Sequence of chain B:
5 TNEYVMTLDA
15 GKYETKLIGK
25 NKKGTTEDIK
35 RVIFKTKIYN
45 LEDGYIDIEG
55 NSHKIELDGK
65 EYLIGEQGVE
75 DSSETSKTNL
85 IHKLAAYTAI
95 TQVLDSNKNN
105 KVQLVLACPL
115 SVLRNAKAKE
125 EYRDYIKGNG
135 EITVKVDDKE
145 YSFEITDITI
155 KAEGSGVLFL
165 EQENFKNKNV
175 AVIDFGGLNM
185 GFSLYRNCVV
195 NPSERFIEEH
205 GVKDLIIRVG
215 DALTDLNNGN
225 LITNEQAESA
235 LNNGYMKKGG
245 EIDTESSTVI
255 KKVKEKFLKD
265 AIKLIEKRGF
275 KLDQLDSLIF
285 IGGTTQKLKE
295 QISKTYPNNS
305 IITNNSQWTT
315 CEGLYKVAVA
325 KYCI

This data describes a binding interaction between two proteins.

Interface contacts:
Residue D219 in chain A interacts with residue D277 in chain B (closest heavy-atom distance 1.1 Å).
Residue I50 in chain A is in contact with residue K320 in chain B (closest heavy-atom distance 2.4 Å).
Residue E229 in chain A is in contact with residue P301 in chain B (closest heavy-atom distance 2.3 Å).
Residue Y49 in chain A interacts with residue K320 in chain B (closest heavy-atom distance 1.2 Å).
Residue D47 in chain A is in contact with residue Y326 in chain B (closest heavy-atom distance 0.4 Å).
Residue S76 in chain A interacts with residue F163 in chain B (closest heavy-atom distance 2.8 Å).
Residue L225 in chain A interacts with residue P301 in chain B (closest heavy-atom distance 2.8 Å).
Residue G48 in chain A contacts residue V321 in chain B (closest heavy-atom distance 0.1 Å).
Residue G223 in chain A is in contact with residue D277 in chain B (closest heavy-atom distance 2.3 Å).
Residue I226 in chain A interacts with residue N302 in chain B (closest heavy-atom distance 0.7 Å).
Residue D47 in chain A contacts residue C327 in chain B (closest heavy-atom distance 1.6 Å).
Residue G48 in chain A interacts with residue A324 in chain B (closest heavy-atom distance 1.8 Å).
Residue T227 in chain A is in contact with residue Y300 in chain B (closest heavy-atom distance 0.5 Å).
Residue E46 in chain A contacts residue V323 in chain B (closest heavy-atom distance 2.6 Å).
Residue D47 in chain A contacts residue V323 in chain B (closest heavy-atom distance 2.0 Å).
Residue N224 in chain A is in contact with residue K275 in chain B (closest heavy-atom distance 2.0 Å).
Residue D47 in chain A is in contact with residue I328 in chain B (closest heavy-atom distance 2.9 Å).
Residue D47 in chain A is in contact with residue K325 in chain B (closest heavy-atom distance 1.7 Å).
Residue L225 in chain A is in contact with residue D277 in chain B (closest heavy-atom distance 2.5 Å).
Residue Y49 in chain A interacts with residue V321 in chain B (closest heavy-atom distance 2.1 Å).
Residue Q71 in chain A contacts residue N168 in chain B (closest heavy-atom distance 1.7 Å).
Residue T227 in chain A contacts residue P301 in chain B (closest heavy-atom distance 0.8 Å).
Residue K39 in chain A is in contact with residue N171 in chain B (closest heavy-atom distance 1.4 Å).
Residue T79 in chain A is in contact with residue K170 in chain B (closest heavy-atom distance 2.9 Å).
Residue G48 in chain A contacts residue V323 in chain B (closest heavy-atom distance 2.6 Å).
Residue I50 in chain A is in contact with residue V323 in chain B (closest heavy-atom distance 1.0 Å).
Residue E78 in chain A interacts with residue K170 in chain B (closest heavy-atom distance 2.9 Å).
Residue G48 in chain A contacts residue K325 in chain B (closest heavy-atom distance 0.7 Å).
Residue N221 in chain A contacts residue D277 in chain B (closest heavy-atom distance 3.0 Å).
Residue L217 in chain A is in contact with residue Q278 in chain B (closest heavy-atom distance 2.6 Å).
Residue N224 in chain A interacts with residue D277 in chain B (closest heavy-atom distance 0.5 Å).
Residue G48 in chain A is in contact with residue K320 in chain B (closest heavy-atom distance 3.1 Å).
Residue I226 in chain A interacts with residue P301 in chain B (closest heavy-atom distance 0.4 Å).
Residue I226 in chain A interacts with residue N303 in chain B (closest heavy-atom distance 0.9 Å).
Residue G48 in chain A interacts with residue Y326 in chain B (closest heavy-atom distance 2.5 Å).
Residue D47 in chain A is in contact with residue E7 in chain B (closest heavy-atom distance 2.0 Å).
Residue D219 in chain A interacts with residue L276 in chain B (closest heavy-atom distance 2.3 Å).
Residue N228 in chain A is in contact with residue P301 in chain B (closest heavy-atom distance 1.5 Å).
Residue L225 in chain A is in contact with residue Y300 in chain B (closest heavy-atom distance 2.2 Å).
Residue Y49 in chain A contacts residue A324 in chain B (closest heavy-atom distance 1.4 Å).
Residue S233 in chain A is in contact with residue D277 in chain B (closest heavy-atom distance 1.9 Å).
Residue K41 in chain A interacts with residue K170 in chain B (closest heavy-atom distance 0.6 Å).
Residue D219 in chain A is in contact with residue Q278 in chain B (closest heavy-atom distance 2.5 Å).
Residue T218 in chain A interacts with residue Q278 in chain B (closest heavy-atom distance 1.7 Å).
Residue T79 in chain A is in contact with residue C192 in chain B (closest heavy-atom distance 1.1 Å).
Residue T218 in chain A is in contact with residue F274 in chain B (closest heavy-atom distance 3.0 Å).
Residue Y49 in chain A interacts with residue K325 in chain B (closest heavy-atom distance 3.0 Å).
Residue N224 in chain A is in contact with residue Q278 in chain B (closest heavy-atom distance 2.7 Å).
Residue I226 in chain A is in contact with residue D280 in chain B (closest heavy-atom distance 2.9 Å).
Residue Y49 in chain A contacts residue V323 in chain B (closest heavy-atom distance 0.9 Å).
Residue L225 in chain A contacts residue L276 in chain B (closest heavy-atom distance 1.1 Å).
Residue N224 in chain A interacts with residue L276 in chain B (closest heavy-atom distance 1.6 Å).
Residue G48 in chain A contacts residue A322 in chain B (closest heavy-atom distance 1.3 Å).
Residue E46 in chain A is in contact with residue K325 in chain B (closest heavy-atom distance 2.2 Å).
Residue E46 in chain A is in contact with residue A324 in chain B (closest heavy-atom distance 0.7 Å).
Residue T218 in chain A is in contact with residue K275 in chain B (closest heavy-atom distance 1.1 Å).
Residue D47 in chain A interacts with residue A324 in chain B (closest heavy-atom distance 0.9 Å).
Residue D47 in chain A is in contact with residue A322 in chain B (closest heavy-atom distance 1.2 Å).
Residue Y49 in chain A interacts with residue A322 in chain B (closest heavy-atom distance 2.6 Å).
Residue D219 in chain A contacts residue K275 in chain B (closest heavy-atom distance 1.5 Å).

Sequence of chain A:
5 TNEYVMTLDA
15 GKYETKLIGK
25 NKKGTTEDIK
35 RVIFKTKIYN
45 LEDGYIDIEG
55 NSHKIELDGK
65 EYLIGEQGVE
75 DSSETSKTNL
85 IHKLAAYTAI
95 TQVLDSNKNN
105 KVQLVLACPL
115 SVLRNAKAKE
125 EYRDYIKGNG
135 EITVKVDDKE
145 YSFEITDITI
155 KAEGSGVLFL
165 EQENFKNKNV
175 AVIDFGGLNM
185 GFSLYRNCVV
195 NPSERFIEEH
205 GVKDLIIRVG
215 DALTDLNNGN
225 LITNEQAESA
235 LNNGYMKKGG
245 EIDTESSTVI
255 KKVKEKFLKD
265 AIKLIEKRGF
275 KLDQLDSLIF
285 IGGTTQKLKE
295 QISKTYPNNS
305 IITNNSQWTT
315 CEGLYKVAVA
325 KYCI